These two protein chains interact to form a complex.

Sequence of protein 2:
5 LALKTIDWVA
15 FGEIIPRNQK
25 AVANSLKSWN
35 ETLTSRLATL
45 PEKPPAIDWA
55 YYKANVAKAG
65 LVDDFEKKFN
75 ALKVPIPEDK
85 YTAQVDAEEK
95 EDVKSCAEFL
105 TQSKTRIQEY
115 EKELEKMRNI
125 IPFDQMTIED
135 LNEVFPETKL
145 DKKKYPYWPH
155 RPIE

Sequence of protein 1:
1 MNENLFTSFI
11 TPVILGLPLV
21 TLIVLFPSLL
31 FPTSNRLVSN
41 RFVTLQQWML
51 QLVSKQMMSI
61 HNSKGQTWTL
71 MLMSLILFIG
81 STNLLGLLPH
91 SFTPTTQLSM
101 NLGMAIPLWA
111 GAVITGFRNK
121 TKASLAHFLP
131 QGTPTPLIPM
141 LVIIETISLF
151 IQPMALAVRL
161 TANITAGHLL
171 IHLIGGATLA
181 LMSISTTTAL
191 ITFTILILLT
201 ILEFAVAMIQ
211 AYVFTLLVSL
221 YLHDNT

Contacts between the two chains:
Residue L37 in protein 1 is in contact with residue I132 in protein 2 (closest heavy-atom distance 4.7 Å).
Residue L70 in protein 1 contacts residue W152 in protein 2 (closest heavy-atom distance 4.0 Å).
Residue N35 in protein 1 interacts with residue M130 in protein 2 (closest heavy-atom distance 4.4 Å).
Residue R36 in protein 1 interacts with residue T131 in protein 2 (closest heavy-atom distance 4.3 Å).
Residue R36 in protein 1 is in contact with residue I132 in protein 2 (closest heavy-atom distance 4.8 Å).
Residue Q66 in protein 1 contacts residue W152 in protein 2 (closest heavy-atom distance 3.5 Å).
Residue N35 in protein 1 is in contact with residue I132 in protein 2 (closest heavy-atom distance 2.7 Å).
Residue S59 in protein 1 is in contact with residue I157 in protein 2 (closest heavy-atom distance 4.9 Å).
Residue L37 in protein 1 interacts with residue F127 in protein 2 (closest heavy-atom distance 4.4 Å).
Residue V38 in protein 1 interacts with residue M130 in protein 2 (closest heavy-atom distance 4.9 Å).
Residue L37 in protein 1 is in contact with residue T131 in protein 2 (closest heavy-atom distance 4.4 Å).
Residue T69 in protein 1 interacts with residue W152 in protein 2 (closest heavy-atom distance 4.2 Å).
Residue L37 in protein 1 interacts with residue M130 in protein 2 (closest heavy-atom distance 3.2 Å).
Residue T67 in protein 1 contacts residue W152 in protein 2 (closest heavy-atom distance 4.7 Å).
Residue T67 in protein 1 contacts residue Y151 in protein 2 (closest heavy-atom distance 4.3 Å).
Residue R36 in protein 1 contacts residue M130 in protein 2 (closest heavy-atom distance 3.7 Å).
Residue N35 in protein 1 interacts with residue T131 in protein 2 (closest heavy-atom distance 3.0 Å).